The following describes two proteins that form a bound complex.

Sequence of the first protein:
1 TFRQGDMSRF

Residue-level contacts at the interface:
Residue V81 in the second protein contacts residue M7 in the first protein (closest heavy-atom distance 4.5 Å).
Residue V81 in the second protein interacts with residue R3 in the first protein (closest heavy-atom distance 3.6 Å).
Residue I83 in the second protein contacts residue R3 in the first protein (closest heavy-atom distance 3.8 Å).
Residue F80 in the second protein interacts with residue R9 in the first protein (closest heavy-atom distance 4.3 Å).
Residue R82 in the second protein interacts with residue D6 in the first protein (closest heavy-atom distance 3.1 Å).
Residue I443 in the second protein interacts with residue M7 in the first protein (closest heavy-atom distance 3.7 Å).
Residue I443 in the second protein interacts with residue F10 in the first protein (closest heavy-atom distance 4.3 Å).
Residue I83 in the second protein is in contact with residue F2 in the first protein (closest heavy-atom distance 4.1 Å).
Residue F80 in the second protein contacts residue F10 in the first protein (closest heavy-atom distance 3.5 Å).
Residue E444 in the second protein interacts with residue F10 in the first protein (closest heavy-atom distance 3.5 Å).
Residue R82 in the second protein interacts with residue R3 in the first protein (closest heavy-atom distance 3.7 Å).
Residue E439 in the second protein interacts with residue R3 in the first protein (closest heavy-atom distance 3.3 Å).
Residue F80 in the second protein interacts with residue M7 in the first protein (closest heavy-atom distance 4.0 Å).
Residue M447 in the second protein interacts with residue F10 in the first protein (closest heavy-atom distance 3.6 Å).
Residue F80 in the second protein is in contact with residue D6 in the first protein (closest heavy-atom distance 3.3 Å).

Sequence of the second protein:
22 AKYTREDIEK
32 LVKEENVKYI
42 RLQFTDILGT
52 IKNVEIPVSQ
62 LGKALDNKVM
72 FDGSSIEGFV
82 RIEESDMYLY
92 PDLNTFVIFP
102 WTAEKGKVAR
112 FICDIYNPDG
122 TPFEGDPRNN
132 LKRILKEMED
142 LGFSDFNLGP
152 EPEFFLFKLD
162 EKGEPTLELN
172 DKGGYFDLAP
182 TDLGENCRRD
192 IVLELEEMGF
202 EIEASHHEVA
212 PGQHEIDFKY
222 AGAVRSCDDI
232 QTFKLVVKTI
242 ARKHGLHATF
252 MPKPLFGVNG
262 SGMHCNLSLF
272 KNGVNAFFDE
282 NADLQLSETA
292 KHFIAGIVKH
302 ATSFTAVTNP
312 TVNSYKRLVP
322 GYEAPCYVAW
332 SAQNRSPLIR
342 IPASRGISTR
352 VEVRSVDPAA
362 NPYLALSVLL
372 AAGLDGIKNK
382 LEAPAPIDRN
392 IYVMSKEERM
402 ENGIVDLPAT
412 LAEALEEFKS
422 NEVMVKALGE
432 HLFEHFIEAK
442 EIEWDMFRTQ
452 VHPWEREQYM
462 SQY